This data describes a binding interaction between two proteins.

Sequence of chain A:
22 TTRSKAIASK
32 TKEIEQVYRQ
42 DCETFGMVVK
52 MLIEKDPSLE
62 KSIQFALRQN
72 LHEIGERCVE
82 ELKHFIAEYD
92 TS

Sequence of chain B:
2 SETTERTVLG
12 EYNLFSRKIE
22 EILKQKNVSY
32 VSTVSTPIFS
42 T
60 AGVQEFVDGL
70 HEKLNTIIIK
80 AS

Residue-level contacts at the interface:
Residue H73 in chain A contacts residue E12 in chain B (closest heavy-atom distance 3.5 Å).
Residue R24 in chain A contacts residue N28 in chain B (closest heavy-atom distance 3.1 Å).
Residue I35 in chain A is in contact with residue F16 in chain B (closest heavy-atom distance 4.2 Å).
Residue T32 in chain A is in contact with residue I20 in chain B (closest heavy-atom distance 3.7 Å).
Residue Q65 in chain A contacts residue T4 in chain B (closest heavy-atom distance 3.5 Å).
Residue E36 in chain A interacts with residue I20 in chain B (closest heavy-atom distance 3.5 Å).
Residue S25 in chain A interacts with residue S30 in chain B (closest heavy-atom distance 3.3 Å).
Residue E36 in chain A contacts residue Y13 in chain B (closest heavy-atom distance 3.8 Å).
Residue Y39 in chain A interacts with residue Y13 in chain B (closest heavy-atom distance 3.6 Å).
Residue E36 in chain A contacts residue S17 in chain B (closest heavy-atom distance 4.2 Å).
Residue K62 in chain A contacts residue T4 in chain B (closest heavy-atom distance 3.9 Å).
Residue G47 in chain A contacts residue T5 in chain B (closest heavy-atom distance 4.0 Å).
Residue C43 in chain A interacts with residue F40 in chain B (closest heavy-atom distance 3.9 Å).
Residue I87 in chain A interacts with residue K27 in chain B (closest heavy-atom distance 3.9 Å).
Residue R40 in chain A is in contact with residue P38 in chain B (closest heavy-atom distance 3.9 Å).
Residue V80 in chain A interacts with residue I20 in chain B (closest heavy-atom distance 3.5 Å).
Residue I28 in chain A contacts residue L24 in chain B (closest heavy-atom distance 3.8 Å).
Residue E61 in chain A is in contact with residue S2 in chain B (closest heavy-atom distance 3.1 Å).
Residue E61 in chain A interacts with residue T4 in chain B (closest heavy-atom distance 3.2 Å).
Residue C43 in chain A is in contact with residue P38 in chain B (closest heavy-atom distance 4.1 Å).
Residue R69 in chain A is in contact with residue E12 in chain B (closest heavy-atom distance 3.7 Å).
Residue K51 in chain A interacts with residue T5 in chain B (closest heavy-atom distance 4.0 Å).
Residue E36 in chain A is in contact with residue S33 in chain B (closest heavy-atom distance 2.8 Å).
Residue L72 in chain A is in contact with residue E12 in chain B (closest heavy-atom distance 3.7 Å).
Residue Y39 in chain A contacts residue F16 in chain B (closest heavy-atom distance 3.2 Å).
Residue Q37 in chain A is in contact with residue V35 in chain B (closest heavy-atom distance 3.9 Å).
Residue E77 in chain A interacts with residue K19 in chain B (closest heavy-atom distance 3.5 Å).
Residue L68 in chain A contacts residue T5 in chain B (closest heavy-atom distance 3.8 Å).
Residue V50 in chain A contacts residue T5 in chain B (closest heavy-atom distance 3.4 Å).
Residue E36 in chain A contacts residue V35 in chain B (closest heavy-atom distance 3.4 Å).
Residue C43 in chain A contacts residue V9 in chain B (closest heavy-atom distance 3.5 Å).
Residue E44 in chain A is in contact with residue I39 in chain B (closest heavy-atom distance 3.0 Å).
Residue E36 in chain A interacts with residue F16 in chain B (closest heavy-atom distance 3.9 Å).
Residue C79 in chain A interacts with residue F16 in chain B (closest heavy-atom distance 3.8 Å).
Residue R24 in chain A contacts residue K27 in chain B (closest heavy-atom distance 3.8 Å).
Residue R69 in chain A interacts with residue T8 in chain B (closest heavy-atom distance 2.9 Å).
Residue Y39 in chain A interacts with residue E12 in chain B (closest heavy-atom distance 3.8 Å).
Residue L83 in chain A contacts residue L24 in chain B (closest heavy-atom distance 4.0 Å).
Residue R40 in chain A contacts residue V35 in chain B (closest heavy-atom distance 3.0 Å).
Residue Q65 in chain A interacts with residue T8 in chain B (closest heavy-atom distance 2.7 Å).
Residue L72 in chain A is in contact with residue V9 in chain B (closest heavy-atom distance 3.9 Å).
Residue E44 in chain A is in contact with residue F40 in chain B (closest heavy-atom distance 3.8 Å).
Residue T32 in chain A contacts residue L24 in chain B (closest heavy-atom distance 3.6 Å).
Residue Q65 in chain A interacts with residue T5 in chain B (closest heavy-atom distance 3.3 Å).
Residue V80 in chain A is in contact with residue I23 in chain B (closest heavy-atom distance 4.0 Å).
Residue K84 in chain A interacts with residue I23 in chain B (closest heavy-atom distance 3.6 Å).
Residue T32 in chain A interacts with residue S33 in chain B (closest heavy-atom distance 3.5 Å).
Residue E44 in chain A is in contact with residue P38 in chain B (closest heavy-atom distance 3.4 Å).
Residue V80 in chain A contacts residue F16 in chain B (closest heavy-atom distance 4.0 Å).
Residue G76 in chain A contacts residue F16 in chain B (closest heavy-atom distance 4.0 Å).
Residue R40 in chain A interacts with residue Y13 in chain B (closest heavy-atom distance 3.9 Å).
Residue G47 in chain A interacts with residue F40 in chain B (closest heavy-atom distance 4.1 Å).
Residue K51 in chain A contacts residue E6 in chain B (closest heavy-atom distance 3.0 Å).
Residue G47 in chain A interacts with residue V9 in chain B (closest heavy-atom distance 3.9 Å).
Residue I54 in chain A is in contact with residue T5 in chain B (closest heavy-atom distance 3.3 Å).
Residue V80 in chain A contacts residue K19 in chain B (closest heavy-atom distance 3.9 Å).
Residue L68 in chain A interacts with residue T8 in chain B (closest heavy-atom distance 3.6 Å).
Residue R40 in chain A is in contact with residue S36 in chain B (closest heavy-atom distance 3.1 Å).
Residue L68 in chain A interacts with residue V9 in chain B (closest heavy-atom distance 4.1 Å).
Residue K33 in chain A contacts residue V35 in chain B (closest heavy-atom distance 3.8 Å).